This data describes a binding interaction between two proteins.

Sequence of protein 1:
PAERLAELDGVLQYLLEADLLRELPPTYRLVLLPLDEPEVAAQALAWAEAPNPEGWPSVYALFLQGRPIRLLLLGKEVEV

Residue-level contacts at the interface:
Residue A45 in protein 1 interacts with residue L39 in protein 2 (closest heavy-atom distance 4.1 Å).
Residue V85 in protein 1 contacts residue R75 in protein 2 (closest heavy-atom distance 3.8 Å).
Residue V85 in protein 1 contacts residue L24 in protein 2 (closest heavy-atom distance 3.3 Å).
Residue L49 in protein 1 contacts residue L69 in protein 2 (closest heavy-atom distance 4.1 Å).
Residue V85 in protein 1 interacts with residue I74 in protein 2 (closest heavy-atom distance 3.8 Å).
Residue L49 in protein 1 is in contact with residue L39 in protein 2 (closest heavy-atom distance 4.1 Å).
Residue V83 in protein 1 is in contact with residue R75 in protein 2 (closest heavy-atom distance 3.8 Å).
Residue Y65 in protein 1 contacts residue R75 in protein 2 (closest heavy-atom distance 4.0 Å).
Residue L78 in protein 1 contacts residue G80 in protein 2 (closest heavy-atom distance 3.0 Å).
Residue E82 in protein 1 is in contact with residue R75 in protein 2 (closest heavy-atom distance 3.7 Å).
Residue L24 in protein 1 interacts with residue V85 in protein 2 (closest heavy-atom distance 3.4 Å).
Residue L77 in protein 1 contacts residue L79 in protein 2 (closest heavy-atom distance 3.9 Å).
Residue L76 in protein 1 is in contact with residue K81 in protein 2 (closest heavy-atom distance 3.9 Å).
Residue K81 in protein 1 contacts residue L77 in protein 2 (closest heavy-atom distance 3.8 Å).
Residue R75 in protein 1 contacts residue V83 in protein 2 (closest heavy-atom distance 3.2 Å).
Residue R75 in protein 1 contacts residue V85 in protein 2 (closest heavy-atom distance 3.5 Å).
Residue V83 in protein 1 interacts with residue E27 in protein 2 (closest heavy-atom distance 3.2 Å).
Residue L39 in protein 1 interacts with residue P42 in protein 2 (closest heavy-atom distance 3.9 Å).
Residue L39 in protein 1 is in contact with residue L49 in protein 2 (closest heavy-atom distance 3.8 Å).
Residue G80 in protein 1 interacts with residue G80 in protein 2 (closest heavy-atom distance 3.8 Å).
Residue V85 in protein 1 interacts with residue L76 in protein 2 (closest heavy-atom distance 3.8 Å).
Residue L49 in protein 1 contacts residue R75 in protein 2 (closest heavy-atom distance 3.0 Å).
Residue L78 in protein 1 is in contact with residue K81 in protein 2 (closest heavy-atom distance 2.6 Å).
Residue L39 in protein 1 contacts residue A45 in protein 2 (closest heavy-atom distance 4.0 Å).
Residue R75 in protein 1 contacts residue E82 in protein 2 (closest heavy-atom distance 3.6 Å).
Residue G80 in protein 1 contacts residue L78 in protein 2 (closest heavy-atom distance 3.2 Å).
Residue E84 in protein 1 is in contact with residue I74 in protein 2 (closest heavy-atom distance 3.8 Å).
Residue P42 in protein 1 contacts residue D40 in protein 2 (closest heavy-atom distance 3.8 Å).
Residue V85 in protein 1 interacts with residue P73 in protein 2 (closest heavy-atom distance 4.0 Å).
Residue R75 in protein 1 interacts with residue Y65 in protein 2 (closest heavy-atom distance 3.4 Å).
Residue E27 in protein 1 is in contact with residue V83 in protein 2 (closest heavy-atom distance 3.7 Å).
Residue V83 in protein 1 interacts with residue L76 in protein 2 (closest heavy-atom distance 3.0 Å).
Residue L77 in protein 1 contacts residue E82 in protein 2 (closest heavy-atom distance 4.2 Å).
Residue Y18 in protein 1 contacts residue V85 in protein 2 (closest heavy-atom distance 3.4 Å).
Residue L49 in protein 1 is in contact with residue I74 in protein 2 (closest heavy-atom distance 3.3 Å).
Residue L39 in protein 1 interacts with residue L39 in protein 2 (closest heavy-atom distance 3.2 Å).
Residue L77 in protein 1 contacts residue Y65 in protein 2 (closest heavy-atom distance 3.2 Å).
Residue R75 in protein 1 interacts with residue A52 in protein 2 (closest heavy-atom distance 3.6 Å).
Residue E82 in protein 1 interacts with residue L76 in protein 2 (closest heavy-atom distance 3.7 Å).
Residue K81 in protein 1 contacts residue L78 in protein 2 (closest heavy-atom distance 2.8 Å).
Residue V85 in protein 1 contacts residue Y18 in protein 2 (closest heavy-atom distance 3.5 Å).
Residue L76 in protein 1 is in contact with residue E82 in protein 2 (closest heavy-atom distance 3.3 Å).
Residue I74 in protein 1 contacts residue E84 in protein 2 (closest heavy-atom distance 2.7 Å).
Residue Y65 in protein 1 is in contact with residue L67 in protein 2 (closest heavy-atom distance 4.2 Å).
Residue L77 in protein 1 interacts with residue L77 in protein 2 (closest heavy-atom distance 4.2 Å).
Residue L69 in protein 1 interacts with residue L49 in protein 2 (closest heavy-atom distance 4.1 Å).
Residue L76 in protein 1 is in contact with residue V83 in protein 2 (closest heavy-atom distance 2.7 Å).
Residue L39 in protein 1 is in contact with residue L37 in protein 2 (closest heavy-atom distance 3.9 Å).
Residue R75 in protein 1 interacts with residue E84 in protein 2 (closest heavy-atom distance 3.6 Å).
Residue L77 in protein 1 contacts residue K81 in protein 2 (closest heavy-atom distance 3.4 Å).
Residue L67 in protein 1 contacts residue L37 in protein 2 (closest heavy-atom distance 4.2 Å).
Residue D40 in protein 1 interacts with residue P42 in protein 2 (closest heavy-atom distance 4.0 Å).
Residue P42 in protein 1 is in contact with residue L39 in protein 2 (closest heavy-atom distance 3.3 Å).
Residue L49 in protein 1 is in contact with residue L67 in protein 2 (closest heavy-atom distance 3.5 Å).
Residue Y65 in protein 1 interacts with residue L77 in protein 2 (closest heavy-atom distance 3.4 Å).
Residue L78 in protein 1 contacts residue V83 in protein 2 (closest heavy-atom distance 3.2 Å).
Residue P73 in protein 1 is in contact with residue V85 in protein 2 (closest heavy-atom distance 3.7 Å).
Residue E84 in protein 1 contacts residue R75 in protein 2 (closest heavy-atom distance 2.4 Å).
Residue I74 in protein 1 is in contact with residue V85 in protein 2 (closest heavy-atom distance 3.1 Å).
Residue E82 in protein 1 interacts with residue L77 in protein 2 (closest heavy-atom distance 2.9 Å).

Sequence of protein 2:
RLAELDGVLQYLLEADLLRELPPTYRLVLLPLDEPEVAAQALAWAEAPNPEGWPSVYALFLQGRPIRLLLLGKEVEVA